Residue-level contacts at the interface:
Residue S235 in chain B is in contact with residue C18 in chain A (closest heavy-atom distance 4.4 Å).
Residue E218 in chain B is in contact with residue R6 in chain A (closest heavy-atom distance 4.5 Å).
Residue G163 in chain B interacts with residue I10 in chain A (closest heavy-atom distance 3.1 Å).
Residue F215 in chain B is in contact with residue G11 in chain A (closest heavy-atom distance 4.8 Å).
Residue R211 in chain B is in contact with residue G15 in chain A (closest heavy-atom distance 3.6 Å).
Residue I233 in chain B interacts with residue S1 in chain A (closest heavy-atom distance 3.1 Å).
Residue Y204 in chain B contacts residue F3 in chain A (closest heavy-atom distance 3.5 Å).
Residue K208 in chain B contacts residue G17 in chain A (closest heavy-atom distance 4.7 Å).
Residue G163 in chain B contacts residue D8 in chain A (closest heavy-atom distance 4.2 Å).
Residue Y138 in chain B contacts residue A12 in chain A (closest heavy-atom distance 3.6 Å).
Residue Y171 in chain B contacts residue I10 in chain A (closest heavy-atom distance 3.8 Å).
Residue R211 in chain B interacts with residue S14 in chain A (closest heavy-atom distance 3.5 Å).
Residue R145 in chain B interacts with residue G11 in chain A (closest heavy-atom distance 2.7 Å).
Residue F215 in chain B contacts residue M7 in chain A (closest heavy-atom distance 3.3 Å).
Residue H166 in chain B is in contact with residue R6 in chain A (closest heavy-atom distance 3.1 Å).
Residue Y214 in chain B is in contact with residue F3 in chain A (closest heavy-atom distance 3.4 Å).
Residue K208 in chain B is in contact with residue L16 in chain A (closest heavy-atom distance 4.3 Å).
Residue Y204 in chain B interacts with residue C2 in chain A (closest heavy-atom distance 3.9 Å).
Residue R145 in chain B is in contact with residue R9 in chain A (closest heavy-atom distance 3.1 Å).
Residue A162 in chain B interacts with residue I10 in chain A (closest heavy-atom distance 3.8 Å).
Residue A141 in chain B contacts residue I10 in chain A (closest heavy-atom distance 4.1 Å).
Residue E218 in chain B is in contact with residue I10 in chain A (closest heavy-atom distance 2.9 Å).
Residue Y138 in chain B is in contact with residue G15 in chain A (closest heavy-atom distance 4.7 Å).
Residue E218 in chain B contacts residue F3 in chain A (closest heavy-atom distance 3.6 Å).
Residue A161 in chain B contacts residue I10 in chain A (closest heavy-atom distance 3.7 Å).
Residue E222 in chain B is in contact with residue R6 in chain A (closest heavy-atom distance 2.6 Å).
Residue Y214 in chain B is in contact with residue C2 in chain A (closest heavy-atom distance 4.7 Å).
Residue R145 in chain B is in contact with residue I10 in chain A (closest heavy-atom distance 4.1 Å).
Residue H221 in chain B is in contact with residue F3 in chain A (closest heavy-atom distance 3.3 Å).
Residue I233 in chain B is in contact with residue F3 in chain A (closest heavy-atom distance 3.8 Å).
Residue Y138 in chain B interacts with residue S14 in chain A (closest heavy-atom distance 4.2 Å).
Residue H221 in chain B is in contact with residue S1 in chain A (closest heavy-atom distance 3.3 Å).
Residue Y204 in chain B is in contact with residue C18 in chain A (closest heavy-atom distance 4.8 Å).
Residue E170 in chain B interacts with residue R9 in chain A (closest heavy-atom distance 2.8 Å).
Residue K208 in chain B contacts residue G15 in chain A (closest heavy-atom distance 3.1 Å).
Residue Y138 in chain B contacts residue I10 in chain A (closest heavy-atom distance 4.6 Å).
Residue R211 in chain B contacts residue M7 in chain A (closest heavy-atom distance 4.8 Å).
Residue A162 in chain B interacts with residue R6 in chain A (closest heavy-atom distance 3.6 Å).
Residue E137 in chain B interacts with residue G11 in chain A (closest heavy-atom distance 4.4 Å).
Residue E222 in chain B contacts residue G4 in chain A (closest heavy-atom distance 4.1 Å).
Residue G163 in chain B contacts residue R6 in chain A (closest heavy-atom distance 3.4 Å).
Residue P142 in chain B contacts residue G11 in chain A (closest heavy-atom distance 4.5 Å).
Residue Y171 in chain B is in contact with residue D8 in chain A (closest heavy-atom distance 4.9 Å).
Residue E218 in chain B interacts with residue M7 in chain A (closest heavy-atom distance 3.3 Å).
Residue H221 in chain B is in contact with residue G4 in chain A (closest heavy-atom distance 3.9 Å).
Residue T231 in chain B interacts with residue S1 in chain A (closest heavy-atom distance 4.7 Å).
Residue R145 in chain B interacts with residue A12 in chain A (closest heavy-atom distance 4.7 Å).
Residue A141 in chain B is in contact with residue G11 in chain A (closest heavy-atom distance 3.4 Å).
Residue Y138 in chain B contacts residue G11 in chain A (closest heavy-atom distance 3.1 Å).
Residue Y138 in chain B interacts with residue Q13 in chain A (closest heavy-atom distance 4.3 Å).
Residue F164 in chain B is in contact with residue I10 in chain A (closest heavy-atom distance 4.6 Å).
Residue I233 in chain B is in contact with residue C2 in chain A (closest heavy-atom distance 4.0 Å).
Residue Y214 in chain B interacts with residue M7 in chain A (closest heavy-atom distance 3.1 Å).
Residue E222 in chain B contacts residue F3 in chain A (closest heavy-atom distance 4.8 Å).
Residue E222 in chain B interacts with residue G5 in chain A (closest heavy-atom distance 3.7 Å).
Residue F215 in chain B interacts with residue I10 in chain A (closest heavy-atom distance 3.1 Å).
Residue L202 in chain B contacts residue F3 in chain A (closest heavy-atom distance 4.5 Å).
Residue L217 in chain B is in contact with residue F3 in chain A (closest heavy-atom distance 4.3 Å).

Sequence of chain A:
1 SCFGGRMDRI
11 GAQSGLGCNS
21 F

Sequence of chain B:
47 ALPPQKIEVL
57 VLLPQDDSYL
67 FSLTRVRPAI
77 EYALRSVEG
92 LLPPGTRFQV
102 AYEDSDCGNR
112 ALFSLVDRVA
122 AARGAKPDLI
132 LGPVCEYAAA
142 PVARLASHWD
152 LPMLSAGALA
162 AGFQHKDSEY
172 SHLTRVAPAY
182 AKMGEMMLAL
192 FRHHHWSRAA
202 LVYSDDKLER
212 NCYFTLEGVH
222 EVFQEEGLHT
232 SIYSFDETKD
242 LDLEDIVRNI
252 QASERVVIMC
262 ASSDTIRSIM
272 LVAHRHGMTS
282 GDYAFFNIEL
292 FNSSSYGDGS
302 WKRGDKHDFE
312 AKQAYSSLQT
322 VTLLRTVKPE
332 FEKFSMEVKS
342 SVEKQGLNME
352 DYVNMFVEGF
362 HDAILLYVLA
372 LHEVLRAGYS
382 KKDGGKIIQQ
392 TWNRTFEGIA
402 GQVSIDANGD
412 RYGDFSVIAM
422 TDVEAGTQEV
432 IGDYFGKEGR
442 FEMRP

These two protein chains interact to form a complex.